Sequence of protein 1:
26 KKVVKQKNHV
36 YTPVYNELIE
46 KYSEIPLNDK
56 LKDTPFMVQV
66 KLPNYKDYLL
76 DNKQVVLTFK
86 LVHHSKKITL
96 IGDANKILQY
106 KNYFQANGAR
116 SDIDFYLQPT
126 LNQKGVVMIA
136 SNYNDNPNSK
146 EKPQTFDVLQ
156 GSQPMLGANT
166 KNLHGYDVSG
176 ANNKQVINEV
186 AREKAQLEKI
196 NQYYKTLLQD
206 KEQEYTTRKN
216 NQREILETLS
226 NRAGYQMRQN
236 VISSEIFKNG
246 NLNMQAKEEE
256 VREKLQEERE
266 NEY

These two protein chains interact to form a complex.

Sequence of protein 2:
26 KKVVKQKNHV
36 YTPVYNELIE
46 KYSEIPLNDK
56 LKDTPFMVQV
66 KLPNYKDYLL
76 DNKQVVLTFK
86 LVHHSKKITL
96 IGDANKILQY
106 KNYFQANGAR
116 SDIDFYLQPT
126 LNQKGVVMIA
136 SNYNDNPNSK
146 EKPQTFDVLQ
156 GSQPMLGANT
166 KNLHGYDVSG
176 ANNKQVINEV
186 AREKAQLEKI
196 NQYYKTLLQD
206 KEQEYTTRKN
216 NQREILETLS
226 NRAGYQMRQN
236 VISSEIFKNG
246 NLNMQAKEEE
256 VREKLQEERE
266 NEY

Residue-level contacts at the interface:
Residue L154 in protein 1 contacts residue Y47 in protein 2 (closest heavy-atom distance 3.6 Å).
Residue L168 in protein 1 interacts with residue S48 in protein 2 (closest heavy-atom distance 3.9 Å).
Residue L56 in protein 1 is in contact with residue Y40 in protein 2 (closest heavy-atom distance 4.3 Å).
Residue G156 in protein 1 is in contact with residue E45 in protein 2 (closest heavy-atom distance 4.1 Å).
Residue Y210 in protein 1 interacts with residue R257 in protein 2 (closest heavy-atom distance 4.2 Å).
Residue R213 in protein 1 contacts residue E258 in protein 2 (closest heavy-atom distance 3.8 Å).
Residue Q155 in protein 1 is in contact with residue Y47 in protein 2 (closest heavy-atom distance 3.2 Å).
Residue Y210 in protein 1 interacts with residue Q250 in protein 2 (closest heavy-atom distance 3.1 Å).
Residue K55 in protein 1 interacts with residue P38 in protein 2 (closest heavy-atom distance 4.0 Å).
Residue N177 in protein 1 contacts residue L103 in protein 2 (closest heavy-atom distance 4.2 Å).
Residue K166 in protein 1 contacts residue Y47 in protein 2 (closest heavy-atom distance 4.2 Å).
Residue G156 in protein 1 is in contact with residue K46 in protein 2 (closest heavy-atom distance 3.9 Å).
Residue Q155 in protein 1 contacts residue K46 in protein 2 (closest heavy-atom distance 3.9 Å).
Residue K214 in protein 1 interacts with residue Q261 in protein 2 (closest heavy-atom distance 4.1 Å).
Residue K214 in protein 1 contacts residue R257 in protein 2 (closest heavy-atom distance 3.6 Å).
Residue D54 in protein 1 contacts residue V39 in protein 2 (closest heavy-atom distance 3.8 Å).
Residue H169 in protein 1 contacts residue N112 in protein 2 (closest heavy-atom distance 2.7 Å).
Residue T201 in protein 1 is in contact with residue R264 in protein 2 (closest heavy-atom distance 4.0 Å).
Residue E188 in protein 1 contacts residue L126 in protein 2 (closest heavy-atom distance 4.0 Å).
Residue Y210 in protein 1 contacts residue E254 in protein 2 (closest heavy-atom distance 3.2 Å).
Residue L221 in protein 1 is in contact with residue Q261 in protein 2 (closest heavy-atom distance 3.6 Å).
Residue H169 in protein 1 interacts with residue S48 in protein 2 (closest heavy-atom distance 3.1 Å).
Residue P159 in protein 1 contacts residue I44 in protein 2 (closest heavy-atom distance 4.0 Å).
Residue N183 in protein 1 contacts residue P124 in protein 2 (closest heavy-atom distance 4.3 Å).
Residue D172 in protein 1 is in contact with residue Y47 in protein 2 (closest heavy-atom distance 3.3 Å).
Residue G170 in protein 1 interacts with residue A111 in protein 2 (closest heavy-atom distance 4.0 Å).
Residue E209 in protein 1 contacts residue E254 in protein 2 (closest heavy-atom distance 3.9 Å).
Residue Q180 in protein 1 interacts with residue I102 in protein 2 (closest heavy-atom distance 4.2 Å).
Residue D54 in protein 1 interacts with residue Y40 in protein 2 (closest heavy-atom distance 3.9 Å).
Residue R213 in protein 1 is in contact with residue R257 in protein 2 (closest heavy-atom distance 3.8 Å).
Residue E184 in protein 1 interacts with residue A99 in protein 2 (closest heavy-atom distance 3.8 Å).
Residue E184 in protein 1 interacts with residue P124 in protein 2 (closest heavy-atom distance 4.2 Å).
Residue L202 in protein 1 contacts residue R264 in protein 2 (closest heavy-atom distance 3.6 Å).
Residue T165 in protein 1 contacts residue Y47 in protein 2 (closest heavy-atom distance 3.5 Å).
Residue Q180 in protein 1 contacts residue L103 in protein 2 (closest heavy-atom distance 4.2 Å).
Residue N183 in protein 1 contacts residue Q123 in protein 2 (closest heavy-atom distance 3.7 Å).
Residue Q217 in protein 1 contacts residue E262 in protein 2 (closest heavy-atom distance 3.6 Å).
Residue D54 in protein 1 is in contact with residue P38 in protein 2 (closest heavy-atom distance 4.0 Å).
Residue G170 in protein 1 is in contact with residue Q110 in protein 2 (closest heavy-atom distance 3.9 Å).
Residue L168 in protein 1 contacts residue N112 in protein 2 (closest heavy-atom distance 3.7 Å).
Residue R218 in protein 1 is in contact with residue E265 in protein 2 (closest heavy-atom distance 4.0 Å).
Residue L221 in protein 1 interacts with residue E262 in protein 2 (closest heavy-atom distance 3.6 Å).
Residue A176 in protein 1 is in contact with residue K106 in protein 2 (closest heavy-atom distance 3.8 Å).
Residue V173 in protein 1 is in contact with residue N107 in protein 2 (closest heavy-atom distance 3.7 Å).
Residue S225 in protein 1 interacts with residue N266 in protein 2 (closest heavy-atom distance 4.2 Å).
Residue T59 in protein 1 contacts residue Y40 in protein 2 (closest heavy-atom distance 4.3 Å).
Residue Q217 in protein 1 interacts with residue E258 in protein 2 (closest heavy-atom distance 3.3 Å).
Residue L221 in protein 1 is in contact with residue E265 in protein 2 (closest heavy-atom distance 3.6 Å).
Residue H169 in protein 1 interacts with residue A111 in protein 2 (closest heavy-atom distance 4.0 Å).
Residue S157 in protein 1 contacts residue E45 in protein 2 (closest heavy-atom distance 3.6 Å).
Residue Q180 in protein 1 is in contact with residue P124 in protein 2 (closest heavy-atom distance 4.1 Å).
Residue H169 in protein 1 contacts residue G113 in protein 2 (closest heavy-atom distance 3.8 Å).
Residue Q180 in protein 1 interacts with residue A99 in protein 2 (closest heavy-atom distance 3.5 Å).
Residue V173 in protein 1 interacts with residue Q110 in protein 2 (closest heavy-atom distance 4.2 Å).
Residue N164 in protein 1 interacts with residue E45 in protein 2 (closest heavy-atom distance 2.8 Å).
Residue L221 in protein 1 is in contact with residue N266 in protein 2 (closest heavy-atom distance 4.1 Å).
Residue K55 in protein 1 contacts residue Y40 in protein 2 (closest heavy-atom distance 3.9 Å).
Residue S157 in protein 1 interacts with residue I44 in protein 2 (closest heavy-atom distance 3.9 Å).
Residue F61 in protein 1 contacts residue L43 in protein 2 (closest heavy-atom distance 4.2 Å).
Residue H169 in protein 1 contacts residue Y47 in protein 2 (closest heavy-atom distance 3.9 Å).